Interface contacts:
Residue L91 in protein 2 is in contact with residue T98 in protein 1 (closest heavy-atom distance 2.8 Å).
Residue V44 in protein 2 is in contact with residue S51 in protein 1 (closest heavy-atom distance 2.8 Å).
Residue K48 in protein 2 is in contact with residue G56 in protein 1 (closest heavy-atom distance 2.8 Å).
Residue H105 in protein 2 contacts residue S112 in protein 1 (closest heavy-atom distance 2.7 Å).
Residue A69 in protein 2 contacts residue T77 in protein 1 (closest heavy-atom distance 2.8 Å).
Residue G108 in protein 2 contacts residue N113 in protein 1 (closest heavy-atom distance 2.9 Å).
Residue G97 in protein 2 interacts with residue E104 in protein 1 (closest heavy-atom distance 2.9 Å).
Residue S45 in protein 2 is in contact with residue T53 in protein 1 (closest heavy-atom distance 1.9 Å).
Residue S40 in protein 2 contacts residue K48 in protein 1 (closest heavy-atom distance 2.9 Å).
Residue V44 in protein 2 is in contact with residue T53 in protein 1 (closest heavy-atom distance 2.8 Å).
Residue V58 in protein 2 is in contact with residue V64 in protein 1 (closest heavy-atom distance 3.0 Å).
Residue P63 in protein 2 contacts residue T71 in protein 1 (closest heavy-atom distance 2.8 Å).
Residue A69 in protein 2 contacts residue D76 in protein 1 (closest heavy-atom distance 3.0 Å).
Residue V52 in protein 2 interacts with residue T59 in protein 1 (closest heavy-atom distance 3.0 Å).
Residue T88 in protein 2 is in contact with residue Q94 in protein 1 (closest heavy-atom distance 2.9 Å).
Residue V67 in protein 2 contacts residue T74 in protein 1 (closest heavy-atom distance 2.9 Å).
Residue V80 in protein 2 contacts residue I87 in protein 1 (closest heavy-atom distance 2.8 Å).
Residue S126 in protein 2 interacts with residue D125 in protein 1 (closest heavy-atom distance 2.8 Å).
Residue L91 in protein 2 is in contact with residue G97 in protein 1 (closest heavy-atom distance 3.0 Å).
Residue Y35 in protein 2 contacts residue D29 in protein 1 (closest heavy-atom distance 2.6 Å).
Residue C82 in protein 2 contacts residue I87 in protein 1 (closest heavy-atom distance 2.8 Å).
Residue G131 in protein 2 is in contact with residue P123 in protein 1 (closest heavy-atom distance 2.9 Å).
Residue V67 in protein 2 is in contact with residue D76 in protein 1 (closest heavy-atom distance 2.8 Å).
Residue T88 in protein 2 interacts with residue E92 in protein 1 (closest heavy-atom distance 2.9 Å).
Residue A60 in protein 2 is in contact with residue M66 in protein 1 (closest heavy-atom distance 3.0 Å).
Residue V80 in protein 2 interacts with residue R85 in protein 1 (closest heavy-atom distance 2.9 Å).
Residue G128 in protein 2 is in contact with residue D125 in protein 1 (closest heavy-atom distance 2.9 Å).
Residue V93 in protein 2 is in contact with residue T98 in protein 1 (closest heavy-atom distance 3.0 Å).
Residue M99 in protein 2 is in contact with residue T106 in protein 1 (closest heavy-atom distance 3.0 Å).
Residue H105 in protein 2 is in contact with residue S111 in protein 1 (closest heavy-atom distance 2.8 Å).
Residue A60 in protein 2 interacts with residue K68 in protein 1 (closest heavy-atom distance 2.8 Å).
Residue I103 in protein 2 interacts with residue S111 in protein 1 (closest heavy-atom distance 2.9 Å).
Residue V62 in protein 2 contacts residue A69 in protein 1 (closest heavy-atom distance 3.0 Å).
Residue L134 in protein 2 contacts residue K121 in protein 1 (closest heavy-atom distance 2.9 Å).
Residue L86 in protein 2 interacts with residue E92 in protein 1 (closest heavy-atom distance 2.8 Å).
Residue G131 in protein 2 interacts with residue H122 in protein 1 (closest heavy-atom distance 2.8 Å).
Residue V73 in protein 2 is in contact with residue V81 in protein 1 (closest heavy-atom distance 2.9 Å).
Residue G97 in protein 2 is in contact with residue N102 in protein 1 (closest heavy-atom distance 2.9 Å).
Residue A20 in protein 2 interacts with residue R26 in protein 1 (closest heavy-atom distance 3.0 Å).
Residue M99 in protein 2 is in contact with residue E104 in protein 1 (closest heavy-atom distance 3.0 Å).
Residue N102 in protein 2 contacts residue E109 in protein 1 (closest heavy-atom distance 2.9 Å).
Residue L42 in protein 2 interacts with residue S51 in protein 1 (closest heavy-atom distance 2.9 Å).
Residue H105 in protein 2 is in contact with residue N113 in protein 1 (closest heavy-atom distance 2.8 Å).
Residue V58 in protein 2 contacts residue M66 in protein 1 (closest heavy-atom distance 2.9 Å).
Residue L86 in protein 2 interacts with residue T90 in protein 1 (closest heavy-atom distance 2.9 Å).
Residue A50 in protein 2 interacts with residue T59 in protein 1 (closest heavy-atom distance 2.9 Å).
Residue N84 in protein 2 interacts with residue T90 in protein 1 (closest heavy-atom distance 2.9 Å).
Residue V65 in protein 2 is in contact with residue T74 in protein 1 (closest heavy-atom distance 2.9 Å).
Residue V18 in protein 2 is in contact with residue R26 in protein 1 (closest heavy-atom distance 2.9 Å).
Residue V93 in protein 2 contacts residue R100 in protein 1 (closest heavy-atom distance 2.9 Å).
Residue L42 in protein 2 is in contact with residue T49 in protein 1 (closest heavy-atom distance 2.9 Å).
Residue G89 in protein 2 is in contact with residue K95 in protein 1 (closest heavy-atom distance 2.7 Å).
Residue I103 in protein 2 interacts with residue E109 in protein 1 (closest heavy-atom distance 2.9 Å).
Residue V52 in protein 2 contacts residue T61 in protein 1 (closest heavy-atom distance 2.8 Å).
Residue I47 in protein 2 interacts with residue S55 in protein 1 (closest heavy-atom distance 2.9 Å).
Residue G101 in protein 2 is in contact with residue H105 in protein 1 (closest heavy-atom distance 2.8 Å).
Residue G96 in protein 2 interacts with residue R100 in protein 1 (closest heavy-atom distance 2.9 Å).
Residue S40 in protein 2 is in contact with residue D29 in protein 1 (closest heavy-atom distance 2.7 Å).
Residue A54 in protein 2 interacts with residue T61 in protein 1 (closest heavy-atom distance 3.0 Å).
Residue L75 in protein 2 contacts residue V81 in protein 1 (closest heavy-atom distance 2.7 Å).

Sequence of protein 2:
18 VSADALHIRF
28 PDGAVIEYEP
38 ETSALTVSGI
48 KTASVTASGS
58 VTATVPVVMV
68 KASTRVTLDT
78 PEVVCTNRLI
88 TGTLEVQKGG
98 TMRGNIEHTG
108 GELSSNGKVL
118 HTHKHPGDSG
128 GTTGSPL

Sequence of protein 1:
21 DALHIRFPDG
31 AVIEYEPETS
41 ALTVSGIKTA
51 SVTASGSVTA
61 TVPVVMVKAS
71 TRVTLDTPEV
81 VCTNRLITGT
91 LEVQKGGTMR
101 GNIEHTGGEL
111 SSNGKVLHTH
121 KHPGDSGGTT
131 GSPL

The following describes two proteins that form a bound complex.